This data describes a binding interaction between two proteins.

Sequence of protein 1:
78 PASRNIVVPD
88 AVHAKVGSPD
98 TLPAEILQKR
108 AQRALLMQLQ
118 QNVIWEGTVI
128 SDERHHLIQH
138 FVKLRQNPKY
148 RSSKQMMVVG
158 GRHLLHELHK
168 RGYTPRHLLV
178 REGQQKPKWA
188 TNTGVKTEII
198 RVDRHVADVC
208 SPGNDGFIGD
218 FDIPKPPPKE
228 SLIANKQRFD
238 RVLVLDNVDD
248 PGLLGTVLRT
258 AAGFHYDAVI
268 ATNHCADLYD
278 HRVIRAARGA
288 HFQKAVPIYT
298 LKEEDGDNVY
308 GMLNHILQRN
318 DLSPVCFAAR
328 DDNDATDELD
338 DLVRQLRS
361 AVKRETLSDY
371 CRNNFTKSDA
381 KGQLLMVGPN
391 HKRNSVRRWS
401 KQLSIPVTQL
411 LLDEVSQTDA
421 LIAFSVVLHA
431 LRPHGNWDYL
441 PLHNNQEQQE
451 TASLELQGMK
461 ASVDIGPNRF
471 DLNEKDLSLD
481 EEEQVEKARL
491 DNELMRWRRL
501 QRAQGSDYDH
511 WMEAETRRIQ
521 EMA

Sequence of protein 2:
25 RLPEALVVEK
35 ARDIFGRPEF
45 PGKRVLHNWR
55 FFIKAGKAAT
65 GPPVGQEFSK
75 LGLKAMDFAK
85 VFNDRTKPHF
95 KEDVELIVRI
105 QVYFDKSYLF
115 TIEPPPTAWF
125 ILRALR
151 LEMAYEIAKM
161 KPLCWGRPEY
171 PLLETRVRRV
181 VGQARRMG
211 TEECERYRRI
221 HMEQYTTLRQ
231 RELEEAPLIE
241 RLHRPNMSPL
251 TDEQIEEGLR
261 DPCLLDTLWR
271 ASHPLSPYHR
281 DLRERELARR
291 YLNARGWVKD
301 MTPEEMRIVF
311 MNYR

Contacts between the two chains:
Residue Q457 in protein 1 is in contact with residue I116 in protein 2 (closest heavy-atom distance 3.3 Å).
Residue F470 in protein 1 contacts residue K47 in protein 2 (closest heavy-atom distance 3.2 Å).
Residue K460 in protein 1 contacts residue Y112 in protein 2 (closest heavy-atom distance 3.5 Å).
Residue K460 in protein 1 contacts residue S111 in protein 2 (closest heavy-atom distance 3.6 Å).
Residue F470 in protein 1 interacts with residue L265 in protein 2 (closest heavy-atom distance 3.6 Å).
Residue W437 in protein 1 contacts residue D81 in protein 2 (closest heavy-atom distance 3.7 Å).
Residue L454 in protein 1 contacts residue P42 in protein 2 (closest heavy-atom distance 4.1 Å).
Residue L440 in protein 1 interacts with residue K84 in protein 2 (closest heavy-atom distance 3.4 Å).
Residue A452 in protein 1 interacts with residue D88 in protein 2 (closest heavy-atom distance 4.1 Å).
Residue D471 in protein 1 contacts residue R48 in protein 2 (closest heavy-atom distance 3.1 Å).
Residue R469 in protein 1 is in contact with residue F108 in protein 2 (closest heavy-atom distance 3.1 Å).
Residue H262 in protein 1 contacts residue G76 in protein 2 (closest heavy-atom distance 4.1 Å).
Residue F470 in protein 1 is in contact with residue R48 in protein 2 (closest heavy-atom distance 3.2 Å).
Residue F470 in protein 1 contacts residue P45 in protein 2 (closest heavy-atom distance 3.8 Å).
Residue L472 in protein 1 interacts with residue F108 in protein 2 (closest heavy-atom distance 3.6 Å).
Residue Q234 in protein 1 interacts with residue L77 in protein 2 (closest heavy-atom distance 3.3 Å).
Residue Q457 in protein 1 contacts residue L113 in protein 2 (closest heavy-atom distance 3.2 Å).
Residue A292 in protein 1 contacts residue S73 in protein 2 (closest heavy-atom distance 3.2 Å).
Residue A461 in protein 1 is in contact with residue P45 in protein 2 (closest heavy-atom distance 4.3 Å).
Residue Q457 in protein 1 interacts with residue Y112 in protein 2 (closest heavy-atom distance 4.5 Å).
Residue G458 in protein 1 contacts residue P42 in protein 2 (closest heavy-atom distance 4.3 Å).
Residue H434 in protein 1 is in contact with residue K78 in protein 2 (closest heavy-atom distance 3.4 Å).
Residue K460 in protein 1 interacts with residue D81 in protein 2 (closest heavy-atom distance 2.9 Å).
Residue L454 in protein 1 interacts with residue R41 in protein 2 (closest heavy-atom distance 4.4 Å).
Residue H262 in protein 1 contacts residue L77 in protein 2 (closest heavy-atom distance 3.3 Å).
Residue K233 in protein 1 is in contact with residue F108 in protein 2 (closest heavy-atom distance 3.6 Å).
Residue D471 in protein 1 is in contact with residue F108 in protein 2 (closest heavy-atom distance 4.2 Å).
Residue F470 in protein 1 is in contact with residue G46 in protein 2 (closest heavy-atom distance 3.5 Å).
Residue H434 in protein 1 contacts residue M80 in protein 2 (closest heavy-atom distance 3.4 Å).
Residue A461 in protein 1 interacts with residue L113 in protein 2 (closest heavy-atom distance 3.5 Å).
Residue V463 in protein 1 is in contact with residue D109 in protein 2 (closest heavy-atom distance 4.4 Å).
Residue K291 in protein 1 is in contact with residue S73 in protein 2 (closest heavy-atom distance 4.0 Å).
Residue K233 in protein 1 contacts residue D109 in protein 2 (closest heavy-atom distance 2.5 Å).
Residue F470 in protein 1 interacts with residue F108 in protein 2 (closest heavy-atom distance 3.0 Å).
Residue L456 in protein 1 interacts with residue V85 in protein 2 (closest heavy-atom distance 4.1 Å).
Residue Q234 in protein 1 is in contact with residue K110 in protein 2 (closest heavy-atom distance 2.4 Å).
Residue K291 in protein 1 contacts residue K74 in protein 2 (closest heavy-atom distance 3.5 Å).
Residue Q457 in protein 1 is in contact with residue P42 in protein 2 (closest heavy-atom distance 3.7 Å).
Residue W437 in protein 1 is in contact with residue K84 in protein 2 (closest heavy-atom distance 3.3 Å).
Residue R469 in protein 1 contacts residue D109 in protein 2 (closest heavy-atom distance 3.8 Å).
Residue D471 in protein 1 is in contact with residue K47 in protein 2 (closest heavy-atom distance 4.0 Å).
Residue Q457 in protein 1 interacts with residue R89 in protein 2 (closest heavy-atom distance 3.3 Å).
Residue L472 in protein 1 interacts with residue R48 in protein 2 (closest heavy-atom distance 4.3 Å).
Residue D264 in protein 1 is in contact with residue K78 in protein 2 (closest heavy-atom distance 3.8 Å).
Residue H434 in protein 1 interacts with residue D81 in protein 2 (closest heavy-atom distance 3.9 Å).
Residue Q234 in protein 1 contacts residue D109 in protein 2 (closest heavy-atom distance 4.1 Å).
Residue A461 in protein 1 contacts residue Y112 in protein 2 (closest heavy-atom distance 4.0 Å).
Residue Q457 in protein 1 contacts residue F114 in protein 2 (closest heavy-atom distance 3.4 Å).
Residue W437 in protein 1 contacts residue M80 in protein 2 (closest heavy-atom distance 3.1 Å).
Residue L454 in protein 1 contacts residue R89 in protein 2 (closest heavy-atom distance 4.1 Å).
Residue A461 in protein 1 is in contact with residue Y107 in protein 2 (closest heavy-atom distance 4.4 Å).
Residue G458 in protein 1 is in contact with residue L113 in protein 2 (closest heavy-atom distance 3.7 Å).
Residue A461 in protein 1 is in contact with residue S111 in protein 2 (closest heavy-atom distance 3.1 Å).
Residue E450 in protein 1 is in contact with residue D88 in protein 2 (closest heavy-atom distance 4.3 Å).
Residue Q234 in protein 1 is in contact with residue S111 in protein 2 (closest heavy-atom distance 4.3 Å).
Residue A461 in protein 1 is in contact with residue K47 in protein 2 (closest heavy-atom distance 3.0 Å).
Residue R469 in protein 1 contacts residue K47 in protein 2 (closest heavy-atom distance 3.3 Å).
Residue A452 in protein 1 contacts residue R89 in protein 2 (closest heavy-atom distance 2.6 Å).
Residue H262 in protein 1 is in contact with residue K78 in protein 2 (closest heavy-atom distance 3.4 Å).
Residue S453 in protein 1 is in contact with residue R89 in protein 2 (closest heavy-atom distance 3.3 Å).